Interface contacts:
Residue S78 in protein 1 is in contact with residue S84 in protein 2 (closest heavy-atom distance 2.9 Å).
Residue S126 in protein 1 contacts residue K4 in protein 2 (closest heavy-atom distance 2.8 Å).
Residue I79 in protein 1 interacts with residue E96 in protein 2 (closest heavy-atom distance 3.1 Å).
Residue E75 in protein 1 contacts residue S86 in protein 2 (closest heavy-atom distance 2.7 Å).
Residue N76 in protein 1 is in contact with residue V39 in protein 2 (closest heavy-atom distance 3.1 Å).
Residue D128 in protein 1 is in contact with residue A2 in protein 2 (closest heavy-atom distance 3.4 Å).
Residue N89 in protein 1 interacts with residue Q77 in protein 2 (closest heavy-atom distance 3.4 Å).
Residue N103 in protein 1 is in contact with residue F28 in protein 2 (closest heavy-atom distance 3.3 Å).
Residue I83 in protein 1 contacts residue S78 in protein 2 (closest heavy-atom distance 3.3 Å).
Residue Q77 in protein 1 contacts residue I83 in protein 2 (closest heavy-atom distance 3.3 Å).
Residue V125 in protein 1 is in contact with residue K4 in protein 2 (closest heavy-atom distance 3.4 Å).
Residue P5 in protein 1 interacts with residue I124 in protein 2 (closest heavy-atom distance 3.2 Å).
Residue S126 in protein 1 is in contact with residue L24 in protein 2 (closest heavy-atom distance 3.1 Å).
Residue V82 in protein 1 interacts with residue R80 in protein 2 (closest heavy-atom distance 2.8 Å).
Residue T81 in protein 1 interacts with residue T81 in protein 2 (closest heavy-atom distance 2.9 Å).
Residue W97 in protein 1 is in contact with residue V104 in protein 2 (closest heavy-atom distance 3.4 Å).
Residue V47 in protein 1 contacts residue A113 in protein 2 (closest heavy-atom distance 3.2 Å).
Residue V104 in protein 1 contacts residue W97 in protein 2 (closest heavy-atom distance 3.4 Å).
Residue E96 in protein 1 contacts residue I79 in protein 2 (closest heavy-atom distance 3.1 Å).
Residue L24 in protein 1 interacts with residue S126 in protein 2 (closest heavy-atom distance 3.0 Å).
Residue M6 in protein 1 interacts with residue I124 in protein 2 (closest heavy-atom distance 3.0 Å).
Residue I83 in protein 1 is in contact with residue Q77 in protein 2 (closest heavy-atom distance 3.3 Å).
Residue Q77 in protein 1 contacts residue T92 in protein 2 (closest heavy-atom distance 3.2 Å).
Residue N76 in protein 1 contacts residue S86 in protein 2 (closest heavy-atom distance 3.2 Å).
Residue N76 in protein 1 contacts residue G85 in protein 2 (closest heavy-atom distance 2.9 Å).
Residue V82 in protein 1 contacts residue I79 in protein 2 (closest heavy-atom distance 3.4 Å).
Residue S84 in protein 1 contacts residue S78 in protein 2 (closest heavy-atom distance 2.8 Å).
Residue G40 in protein 1 is in contact with residue N74 in protein 2 (closest heavy-atom distance 3.4 Å).
Residue T129 in protein 1 contacts residue R23 in protein 2 (closest heavy-atom distance 3.0 Å).
Residue W97 in protein 1 is in contact with residue K101 in protein 2 (closest heavy-atom distance 3.1 Å).
Residue G85 in protein 1 is in contact with residue N76 in protein 2 (closest heavy-atom distance 2.9 Å).
Residue L44 in protein 1 is in contact with residue E75 in protein 2 (closest heavy-atom distance 3.4 Å).
Residue Y55 in protein 1 interacts with residue T92 in protein 2 (closest heavy-atom distance 3.1 Å).
Residue K4 in protein 1 interacts with residue V125 in protein 2 (closest heavy-atom distance 3.5 Å).
Residue Y55 in protein 1 is in contact with residue E88 in protein 2 (closest heavy-atom distance 3.4 Å).
Residue L32 in protein 1 is in contact with residue G116 in protein 2 (closest heavy-atom distance 3.1 Å).
Residue T92 in protein 1 is in contact with residue Q77 in protein 2 (closest heavy-atom distance 3.3 Å).
Residue I124 in protein 1 contacts residue M6 in protein 2 (closest heavy-atom distance 3.0 Å).
Residue T81 in protein 1 is in contact with residue R80 in protein 2 (closest heavy-atom distance 3.3 Å).
Residue E75 in protein 1 interacts with residue L44 in protein 2 (closest heavy-atom distance 3.5 Å).
Residue E75 in protein 1 contacts residue E88 in protein 2 (closest heavy-atom distance 3.0 Å).
Residue I79 in protein 1 is in contact with residue I83 in protein 2 (closest heavy-atom distance 3.4 Å).
Residue S86 in protein 1 contacts residue E75 in protein 2 (closest heavy-atom distance 2.9 Å).
Residue E88 in protein 1 contacts residue E75 in protein 2 (closest heavy-atom distance 3.0 Å).
Residue Q77 in protein 1 contacts residue S84 in protein 2 (closest heavy-atom distance 3.3 Å).
Residue R80 in protein 1 contacts residue T81 in protein 2 (closest heavy-atom distance 3.2 Å).
Residue A113 in protein 1 is in contact with residue V47 in protein 2 (closest heavy-atom distance 3.4 Å).
Residue R80 in protein 1 interacts with residue V82 in protein 2 (closest heavy-atom distance 2.9 Å).
Residue Q77 in protein 1 contacts residue N89 in protein 2 (closest heavy-atom distance 3.1 Å).
Residue I124 in protein 1 contacts residue P5 in protein 2 (closest heavy-atom distance 3.3 Å).
Residue A42 in protein 1 is in contact with residue P73 in protein 2 (closest heavy-atom distance 3.4 Å).
Residue A2 in protein 1 interacts with residue D128 in protein 2 (closest heavy-atom distance 3.3 Å).
Residue T92 in protein 1 is in contact with residue Y55 in protein 2 (closest heavy-atom distance 3.5 Å).
Residue V39 in protein 1 interacts with residue N74 in protein 2 (closest heavy-atom distance 2.7 Å).
Residue I79 in protein 1 interacts with residue V82 in protein 2 (closest heavy-atom distance 3.5 Å).
Residue N74 in protein 1 interacts with residue V39 in protein 2 (closest heavy-atom distance 2.6 Å).
Residue S78 in protein 1 is in contact with residue I83 in protein 2 (closest heavy-atom distance 3.2 Å).
Residue S86 in protein 1 contacts residue N76 in protein 2 (closest heavy-atom distance 3.1 Å).
Residue K4 in protein 1 contacts residue S126 in protein 2 (closest heavy-atom distance 2.8 Å).
Residue S84 in protein 1 interacts with residue Q77 in protein 2 (closest heavy-atom distance 3.3 Å).

Sequence of protein 2:
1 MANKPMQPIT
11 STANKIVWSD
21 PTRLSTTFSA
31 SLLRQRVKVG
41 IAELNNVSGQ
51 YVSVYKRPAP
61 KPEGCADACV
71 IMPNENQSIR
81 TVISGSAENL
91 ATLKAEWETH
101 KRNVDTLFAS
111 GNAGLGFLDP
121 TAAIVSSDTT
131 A

Sequence of protein 1:
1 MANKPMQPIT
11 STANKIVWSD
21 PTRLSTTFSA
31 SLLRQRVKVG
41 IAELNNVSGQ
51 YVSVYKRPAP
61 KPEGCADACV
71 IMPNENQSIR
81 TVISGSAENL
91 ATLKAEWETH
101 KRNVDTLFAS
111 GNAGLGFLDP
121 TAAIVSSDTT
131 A

The following describes two proteins that form a bound complex.